Sequence of chain B:
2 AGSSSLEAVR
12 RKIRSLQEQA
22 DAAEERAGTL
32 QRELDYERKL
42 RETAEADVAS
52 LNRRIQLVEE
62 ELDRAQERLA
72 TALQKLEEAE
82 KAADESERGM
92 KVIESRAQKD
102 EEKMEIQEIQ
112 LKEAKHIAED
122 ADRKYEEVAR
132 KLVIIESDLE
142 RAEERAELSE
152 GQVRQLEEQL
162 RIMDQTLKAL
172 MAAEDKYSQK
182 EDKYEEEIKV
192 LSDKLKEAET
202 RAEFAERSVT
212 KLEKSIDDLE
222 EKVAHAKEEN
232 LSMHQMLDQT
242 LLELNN

Residue-level contacts at the interface:
Residue Q356 in chain A is in contact with residue N246 in chain B (closest heavy-atom distance 3.4 Å).
Residue M355 in chain A contacts residue N246 in chain B (closest heavy-atom distance 3.1 Å).
Residue R384 in chain A interacts with residue N246 in chain B (closest heavy-atom distance 3.9 Å).
Residue M355 in chain A contacts residue L242 in chain B (closest heavy-atom distance 3.5 Å).
Residue Q356 in chain A interacts with residue L243 in chain B (closest heavy-atom distance 3.3 Å).

Sequence of chain A:
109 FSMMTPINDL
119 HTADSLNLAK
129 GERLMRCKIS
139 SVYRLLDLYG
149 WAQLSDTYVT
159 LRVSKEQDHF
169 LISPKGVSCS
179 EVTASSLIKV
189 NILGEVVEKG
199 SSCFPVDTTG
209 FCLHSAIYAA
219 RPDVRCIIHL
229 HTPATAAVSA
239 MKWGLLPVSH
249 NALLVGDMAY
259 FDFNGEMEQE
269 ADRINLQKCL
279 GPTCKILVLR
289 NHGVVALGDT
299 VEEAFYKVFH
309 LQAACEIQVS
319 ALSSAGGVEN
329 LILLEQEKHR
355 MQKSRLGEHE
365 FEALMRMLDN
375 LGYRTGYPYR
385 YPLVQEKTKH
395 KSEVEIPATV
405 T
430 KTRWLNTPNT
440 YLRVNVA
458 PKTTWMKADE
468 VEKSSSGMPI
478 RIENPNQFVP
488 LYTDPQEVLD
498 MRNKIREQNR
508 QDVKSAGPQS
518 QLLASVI

The following describes two proteins that form a bound complex.